The following describes two proteins that form a bound complex.

Sequence of chain B:
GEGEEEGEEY

Contacts between the two chains:
Residue A44 in chain A contacts residue G5 in chain B (closest heavy-atom distance 3.4 Å).
Residue M48 in chain A contacts residue E10 in chain B (closest heavy-atom distance 3.8 Å).
Residue K12 in chain A interacts with residue G9 in chain B (closest heavy-atom distance 3.8 Å).
Residue L39 in chain A interacts with residue E4 in chain B (closest heavy-atom distance 3.3 Å).
Residue Y11 in chain A is in contact with residue E8 in chain B (closest heavy-atom distance 4.2 Å).
Residue G45 in chain A contacts residue G5 in chain B (closest heavy-atom distance 4.4 Å).
Residue H34 in chain A interacts with residue E8 in chain B (closest heavy-atom distance 2.8 Å).
Residue M48 in chain A interacts with residue G9 in chain B (closest heavy-atom distance 4.9 Å).
Residue K12 in chain A contacts residue E7 in chain B (closest heavy-atom distance 4.3 Å).
Residue K43 in chain A is in contact with residue G3 in chain B (closest heavy-atom distance 3.1 Å).
Residue Y29 in chain A contacts residue Y12 in chain B (closest heavy-atom distance 2.8 Å).
Residue M46 in chain A contacts residue E6 in chain B (closest heavy-atom distance 3.2 Å).
Residue G45 in chain A is in contact with residue E6 in chain B (closest heavy-atom distance 3.2 Å).
Residue K31 in chain A interacts with residue Y12 in chain B (closest heavy-atom distance 2.8 Å).
Residue K43 in chain A contacts residue E4 in chain B (closest heavy-atom distance 3.1 Å).
Residue M46 in chain A interacts with residue E8 in chain B (closest heavy-atom distance 3.1 Å).
Residue G47 in chain A interacts with residue E8 in chain B (closest heavy-atom distance 3.3 Å).
Residue A44 in chain A interacts with residue E4 in chain B (closest heavy-atom distance 3.9 Å).
Residue K12 in chain A interacts with residue E10 in chain B (closest heavy-atom distance 3.5 Å).
Residue Y11 in chain A is in contact with residue E7 in chain B (closest heavy-atom distance 2.8 Å).
Residue K16 in chain A interacts with residue E6 in chain B (closest heavy-atom distance 2.7 Å).
Residue K12 in chain A interacts with residue E8 in chain B (closest heavy-atom distance 4.0 Å).
Residue L32 in chain A is in contact with residue Y12 in chain B (closest heavy-atom distance 3.3 Å).
Residue M46 in chain A interacts with residue E7 in chain B (closest heavy-atom distance 3.8 Å).
Residue G30 in chain A contacts residue Y12 in chain B (closest heavy-atom distance 3.3 Å).
Residue M48 in chain A contacts residue E8 in chain B (closest heavy-atom distance 3.5 Å).
Residue Y37 in chain A contacts residue E6 in chain B (closest heavy-atom distance 2.7 Å).
Residue A44 in chain A is in contact with residue E6 in chain B (closest heavy-atom distance 4.9 Å).
Residue Y11 in chain A interacts with residue E6 in chain B (closest heavy-atom distance 3.5 Å).
Residue L32 in chain A contacts residue E10 in chain B (closest heavy-atom distance 3.3 Å).

Sequence of chain A:
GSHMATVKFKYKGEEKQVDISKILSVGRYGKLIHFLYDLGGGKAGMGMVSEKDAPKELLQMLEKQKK